Sequence of the second protein:
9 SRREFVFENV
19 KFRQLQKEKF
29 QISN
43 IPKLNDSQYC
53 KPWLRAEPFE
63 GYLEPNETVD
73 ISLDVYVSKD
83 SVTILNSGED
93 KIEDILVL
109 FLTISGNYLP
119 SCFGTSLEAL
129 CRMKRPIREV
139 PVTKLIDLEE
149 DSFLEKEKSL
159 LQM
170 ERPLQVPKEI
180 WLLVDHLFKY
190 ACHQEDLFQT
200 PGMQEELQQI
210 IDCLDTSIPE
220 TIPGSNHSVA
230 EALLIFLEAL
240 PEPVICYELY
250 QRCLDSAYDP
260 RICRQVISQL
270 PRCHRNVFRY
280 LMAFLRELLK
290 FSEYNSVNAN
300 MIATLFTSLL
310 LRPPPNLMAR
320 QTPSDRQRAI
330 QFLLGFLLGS

Sequence of the first protein:
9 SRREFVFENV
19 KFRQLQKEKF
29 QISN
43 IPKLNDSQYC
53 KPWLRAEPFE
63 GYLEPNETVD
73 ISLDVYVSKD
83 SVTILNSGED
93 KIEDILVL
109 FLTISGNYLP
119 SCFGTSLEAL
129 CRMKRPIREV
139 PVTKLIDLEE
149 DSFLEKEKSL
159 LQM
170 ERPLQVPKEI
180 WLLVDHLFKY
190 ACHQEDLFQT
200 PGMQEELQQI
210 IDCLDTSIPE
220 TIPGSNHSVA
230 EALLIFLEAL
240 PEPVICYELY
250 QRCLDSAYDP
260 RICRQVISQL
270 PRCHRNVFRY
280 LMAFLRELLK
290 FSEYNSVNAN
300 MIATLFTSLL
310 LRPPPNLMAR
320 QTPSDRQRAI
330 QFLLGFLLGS

Interface contacts:
Residue I217 in the first protein contacts residue V138 in the second protein (closest heavy-atom distance 3.4 Å).
Residue Q174 in the first protein contacts residue K142 in the second protein (closest heavy-atom distance 4.0 Å).
Residue L117 in the first protein contacts residue E219 in the second protein (closest heavy-atom distance 4.2 Å).
Residue R133 in the first protein interacts with residue R133 in the second protein (closest heavy-atom distance 1.9 Å).
Residue R171 in the first protein is in contact with residue D145 in the second protein (closest heavy-atom distance 3.6 Å).
Residue V140 in the first protein is in contact with residue L173 in the second protein (closest heavy-atom distance 4.3 Å).
Residue Q174 in the first protein is in contact with residue I144 in the second protein (closest heavy-atom distance 3.4 Å).
Residue L173 in the first protein is in contact with residue L143 in the second protein (closest heavy-atom distance 3.6 Å).
Residue D145 in the first protein is in contact with residue L173 in the second protein (closest heavy-atom distance 4.3 Å).
Residue P139 in the first protein contacts residue W180 in the second protein (closest heavy-atom distance 4.2 Å).
Residue P218 in the first protein contacts residue V138 in the second protein (closest heavy-atom distance 3.5 Å).
Residue Q174 in the first protein contacts residue D145 in the second protein (closest heavy-atom distance 3.6 Å).
Residue E137 in the first protein contacts residue E137 in the second protein (closest heavy-atom distance 3.5 Å).
Residue R271 in the first protein interacts with residue D145 in the second protein (closest heavy-atom distance 3.1 Å).
Residue L143 in the first protein contacts residue W180 in the second protein (closest heavy-atom distance 3.6 Å).
Residue E219 in the first protein contacts residue L117 in the second protein (closest heavy-atom distance 4.2 Å).
Residue I217 in the first protein interacts with residue E137 in the second protein (closest heavy-atom distance 4.0 Å).
Residue E219 in the first protein interacts with residue R136 in the second protein (closest heavy-atom distance 3.0 Å).
Residue D145 in the first protein interacts with residue R171 in the second protein (closest heavy-atom distance 3.6 Å).
Residue E137 in the first protein interacts with residue R133 in the second protein (closest heavy-atom distance 2.6 Å).
Residue L173 in the first protein interacts with residue I144 in the second protein (closest heavy-atom distance 4.3 Å).
Residue L173 in the first protein interacts with residue D145 in the second protein (closest heavy-atom distance 4.3 Å).
Residue I144 in the first protein interacts with residue R171 in the second protein (closest heavy-atom distance 3.8 Å).
Residue L143 in the first protein interacts with residue K177 in the second protein (closest heavy-atom distance 3.7 Å).
Residue L173 in the first protein contacts residue V140 in the second protein (closest heavy-atom distance 4.3 Å).
Residue K177 in the first protein is in contact with residue L143 in the second protein (closest heavy-atom distance 3.7 Å).
Residue I144 in the first protein is in contact with residue Q174 in the second protein (closest heavy-atom distance 3.4 Å).
Residue D145 in the first protein contacts residue R271 in the second protein (closest heavy-atom distance 3.1 Å).
Residue K142 in the first protein contacts residue Q174 in the second protein (closest heavy-atom distance 4.0 Å).
Residue K19 in the first protein contacts residue E219 in the second protein (closest heavy-atom distance 3.9 Å).
Residue R136 in the first protein contacts residue E219 in the second protein (closest heavy-atom distance 3.0 Å).
Residue W180 in the first protein is in contact with residue L143 in the second protein (closest heavy-atom distance 3.6 Å).
Residue P172 in the first protein is in contact with residue D145 in the second protein (closest heavy-atom distance 3.0 Å).
Residue V138 in the first protein is in contact with residue E219 in the second protein (closest heavy-atom distance 3.7 Å).
Residue S216 in the first protein interacts with residue S216 in the second protein (closest heavy-atom distance 3.6 Å).
Residue L146 in the first protein is in contact with residue R171 in the second protein (closest heavy-atom distance 3.1 Å).
Residue L143 in the first protein contacts residue Q174 in the second protein (closest heavy-atom distance 2.7 Å).
Residue R171 in the first protein is in contact with residue L146 in the second protein (closest heavy-atom distance 3.1 Å).
Residue I144 in the first protein interacts with residue L173 in the second protein (closest heavy-atom distance 4.3 Å).
Residue R133 in the first protein interacts with residue E137 in the second protein (closest heavy-atom distance 2.6 Å).
Residue V140 in the first protein is in contact with residue I217 in the second protein (closest heavy-atom distance 4.2 Å).
Residue V175 in the first protein contacts residue L143 in the second protein (closest heavy-atom distance 3.7 Å).
Residue W180 in the first protein interacts with residue P139 in the second protein (closest heavy-atom distance 4.2 Å).
Residue V140 in the first protein is in contact with residue K177 in the second protein (closest heavy-atom distance 4.3 Å).
Residue I217 in the first protein contacts residue V140 in the second protein (closest heavy-atom distance 4.2 Å).
Residue E137 in the first protein interacts with residue I217 in the second protein (closest heavy-atom distance 4.0 Å).
Residue E219 in the first protein contacts residue K19 in the second protein (closest heavy-atom distance 3.9 Å).
Residue V138 in the first protein contacts residue I217 in the second protein (closest heavy-atom distance 3.4 Å).
Residue D145 in the first protein contacts residue Q174 in the second protein (closest heavy-atom distance 3.6 Å).
Residue R171 in the first protein interacts with residue I144 in the second protein (closest heavy-atom distance 3.8 Å).
Residue E219 in the first protein contacts residue V138 in the second protein (closest heavy-atom distance 3.7 Å).
Residue T215 in the first protein interacts with residue E219 in the second protein (closest heavy-atom distance 3.9 Å).
Residue L143 in the first protein contacts residue L173 in the second protein (closest heavy-atom distance 3.6 Å).
Residue V138 in the first protein is in contact with residue W180 in the second protein (closest heavy-atom distance 4.2 Å).
Residue E219 in the first protein contacts residue T215 in the second protein (closest heavy-atom distance 3.9 Å).
Residue Q174 in the first protein contacts residue L143 in the second protein (closest heavy-atom distance 2.7 Å).
Residue L143 in the first protein contacts residue V175 in the second protein (closest heavy-atom distance 3.7 Å).
Residue V138 in the first protein contacts residue P218 in the second protein (closest heavy-atom distance 3.5 Å).
Residue W180 in the first protein is in contact with residue V138 in the second protein (closest heavy-atom distance 4.2 Å).
Residue D145 in the first protein interacts with residue P172 in the second protein (closest heavy-atom distance 3.0 Å).

This data describes a binding interaction between two proteins.